Sequence of protein 1:
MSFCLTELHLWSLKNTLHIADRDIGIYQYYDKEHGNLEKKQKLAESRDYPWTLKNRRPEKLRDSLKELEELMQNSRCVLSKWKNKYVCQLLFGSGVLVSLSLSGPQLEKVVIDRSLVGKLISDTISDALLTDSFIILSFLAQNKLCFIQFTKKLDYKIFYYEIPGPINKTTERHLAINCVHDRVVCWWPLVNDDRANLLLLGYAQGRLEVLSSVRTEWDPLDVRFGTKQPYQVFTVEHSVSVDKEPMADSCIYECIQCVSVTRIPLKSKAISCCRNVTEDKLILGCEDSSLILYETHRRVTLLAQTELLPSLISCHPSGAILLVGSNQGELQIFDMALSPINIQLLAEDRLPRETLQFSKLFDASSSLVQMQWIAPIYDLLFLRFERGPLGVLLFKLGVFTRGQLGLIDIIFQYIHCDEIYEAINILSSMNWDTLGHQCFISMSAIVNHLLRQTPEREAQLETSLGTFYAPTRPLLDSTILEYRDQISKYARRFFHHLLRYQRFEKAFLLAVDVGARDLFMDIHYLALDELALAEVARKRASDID

Contacts between the two chains:
Residue R130 in protein 1 is in contact with residue E953 in protein 2 (closest heavy-atom distance 3.0 Å).
Residue Y652 in protein 1 contacts residue R531 in protein 2 (closest heavy-atom distance 3.4 Å).
Residue S129 in protein 1 contacts residue T948 in protein 2 (closest heavy-atom distance 3.0 Å).
Residue R644 in protein 1 contacts residue D529 in protein 2 (closest heavy-atom distance 3.1 Å).
Residue Q613 in protein 1 interacts with residue D514 in protein 2 (closest heavy-atom distance 3.5 Å).
Residue F537 in protein 1 is in contact with residue G961 in protein 2 (closest heavy-atom distance 3.6 Å).
Residue P582 in protein 1 is in contact with residue V603 in protein 2 (closest heavy-atom distance 3.6 Å).
Residue V524 in protein 1 contacts residue K957 in protein 2 (closest heavy-atom distance 3.0 Å).
Residue L626 in protein 1 interacts with residue C632 in protein 2 (closest heavy-atom distance 3.5 Å).
Residue I566 in protein 1 is in contact with residue M506 in protein 2 (closest heavy-atom distance 3.7 Å).
Residue S129 in protein 1 is in contact with residue S946 in protein 2 (closest heavy-atom distance 3.5 Å).
Residue K125 in protein 1 interacts with residue T948 in protein 2 (closest heavy-atom distance 3.7 Å).
Residue H541 in protein 1 contacts residue L962 in protein 2 (closest heavy-atom distance 3.6 Å).
Residue F525 in protein 1 interacts with residue L958 in protein 2 (closest heavy-atom distance 3.5 Å).
Residue R627 in protein 1 is in contact with residue P607 in protein 2 (closest heavy-atom distance 3.3 Å).
Residue R619 in protein 1 contacts residue A517 in protein 2 (closest heavy-atom distance 2.7 Å).
Residue H623 in protein 1 interacts with residue R532 in protein 2 (closest heavy-atom distance 3.5 Å).
Residue D463 in protein 1 is in contact with residue R929 in protein 2 (closest heavy-atom distance 3.3 Å).
Residue M648 in protein 1 interacts with residue D529 in protein 2 (closest heavy-atom distance 3.5 Å).
Residue R130 in protein 1 contacts residue E949 in protein 2 (closest heavy-atom distance 2.9 Å).
Residue F80 in protein 1 is in contact with residue F956 in protein 2 (closest heavy-atom distance 3.4 Å).
Residue Q538 in protein 1 is in contact with residue F960 in protein 2 (closest heavy-atom distance 3.3 Å).
Residue H541 in protein 1 contacts residue E828 in protein 2 (closest heavy-atom distance 3.6 Å).
Residue R620 in protein 1 contacts residue S513 in protein 2 (closest heavy-atom distance 3.7 Å).
Residue Y652 in protein 1 is in contact with residue M530 in protein 2 (closest heavy-atom distance 3.5 Å).
Residue F525 in protein 1 contacts residue T499 in protein 2 (closest heavy-atom distance 3.7 Å).
Residue R577 in protein 1 interacts with residue H551 in protein 2 (closest heavy-atom distance 3.2 Å).
Residue R627 in protein 1 is in contact with residue E606 in protein 2 (closest heavy-atom distance 2.8 Å).
Residue I101 in protein 1 interacts with residue I950 in protein 2 (closest heavy-atom distance 3.8 Å).
Residue D645 in protein 1 interacts with residue D529 in protein 2 (closest heavy-atom distance 2.8 Å).
Residue L653 in protein 1 interacts with residue G631 in protein 2 (closest heavy-atom distance 3.5 Å).
Residue H541 in protein 1 interacts with residue K935 in protein 2 (closest heavy-atom distance 3.0 Å).
Residue E462 in protein 1 interacts with residue I952 in protein 2 (closest heavy-atom distance 3.2 Å).
Residue L126 in protein 1 is in contact with residue T948 in protein 2 (closest heavy-atom distance 3.6 Å).
Residue H541 in protein 1 is in contact with residue Q937 in protein 2 (closest heavy-atom distance 3.1 Å).
Residue Q613 in protein 1 interacts with residue M510 in protein 2 (closest heavy-atom distance 3.6 Å).
Residue R577 in protein 1 contacts residue P553 in protein 2 (closest heavy-atom distance 3.8 Å).
Residue Q629 in protein 1 is in contact with residue F604 in protein 2 (closest heavy-atom distance 3.2 Å).
Residue D463 in protein 1 interacts with residue K899 in protein 2 (closest heavy-atom distance 2.9 Å).
Residue Q538 in protein 1 contacts residue G961 in protein 2 (closest heavy-atom distance 3.0 Å).
Residue R577 in protein 1 interacts with residue L964 in protein 2 (closest heavy-atom distance 3.6 Å).
Residue L530 in protein 1 is in contact with residue F960 in protein 2 (closest heavy-atom distance 3.7 Å).
Residue L82 in protein 1 is in contact with residue F956 in protein 2 (closest heavy-atom distance 3.6 Å).
Residue R630 in protein 1 is in contact with residue V603 in protein 2 (closest heavy-atom distance 3.1 Å).
Residue R577 in protein 1 contacts residue L552 in protein 2 (closest heavy-atom distance 3.0 Å).
Residue R620 in protein 1 is in contact with residue E516 in protein 2 (closest heavy-atom distance 2.8 Å).
Residue K616 in protein 1 is in contact with residue D514 in protein 2 (closest heavy-atom distance 2.8 Å).
Residue A461 in protein 1 interacts with residue I952 in protein 2 (closest heavy-atom distance 3.4 Å).
Residue K521 in protein 1 contacts residue E953 in protein 2 (closest heavy-atom distance 2.8 Å).
Residue R627 in protein 1 is in contact with residue C632 in protein 2 (closest heavy-atom distance 3.5 Å).
Residue R577 in protein 1 interacts with residue S550 in protein 2 (closest heavy-atom distance 3.7 Å).
Residue R620 in protein 1 contacts residue H551 in protein 2 (closest heavy-atom distance 3.4 Å).
Residue R577 in protein 1 interacts with residue Q831 in protein 2 (closest heavy-atom distance 2.9 Å).
Residue R627 in protein 1 interacts with residue E628 in protein 2 (closest heavy-atom distance 2.9 Å).
Residue Y617 in protein 1 interacts with residue S513 in protein 2 (closest heavy-atom distance 3.6 Å).
Residue R630 in protein 1 is in contact with residue F604 in protein 2 (closest heavy-atom distance 3.4 Å).
Residue D543 in protein 1 contacts residue K935 in protein 2 (closest heavy-atom distance 2.9 Å).
Residue E462 in protein 1 interacts with residue R929 in protein 2 (closest heavy-atom distance 3.2 Å).
Residue N573 in protein 1 contacts residue H551 in protein 2 (closest heavy-atom distance 3.7 Å).
Residue K521 in protein 1 is in contact with residue F956 in protein 2 (closest heavy-atom distance 3.2 Å).

These two protein chains interact to form a complex.

Sequence of protein 2:
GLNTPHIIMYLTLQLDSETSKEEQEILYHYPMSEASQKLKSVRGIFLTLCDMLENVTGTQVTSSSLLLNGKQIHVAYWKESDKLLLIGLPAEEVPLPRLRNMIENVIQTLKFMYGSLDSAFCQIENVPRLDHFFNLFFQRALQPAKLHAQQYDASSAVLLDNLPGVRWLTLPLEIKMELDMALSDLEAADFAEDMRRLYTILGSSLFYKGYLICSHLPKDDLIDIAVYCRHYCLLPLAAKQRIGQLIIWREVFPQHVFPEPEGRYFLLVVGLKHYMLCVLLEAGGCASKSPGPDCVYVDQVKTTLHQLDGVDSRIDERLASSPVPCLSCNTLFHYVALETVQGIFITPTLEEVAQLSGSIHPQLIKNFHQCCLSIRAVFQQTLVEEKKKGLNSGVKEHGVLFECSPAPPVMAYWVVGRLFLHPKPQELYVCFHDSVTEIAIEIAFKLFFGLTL